Sequence of protein 1:
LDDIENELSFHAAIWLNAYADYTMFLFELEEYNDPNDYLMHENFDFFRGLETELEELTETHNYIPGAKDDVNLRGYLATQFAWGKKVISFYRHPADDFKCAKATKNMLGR

Residue-level contacts at the interface:
Residue F417 in protein 2 interacts with residue K226 in protein 1 (closest heavy-atom distance 3.6 Å).
Residue D229 in protein 2 contacts residue P218 in protein 1 (closest heavy-atom distance 2.8 Å).
Residue T416 in protein 2 is in contact with residue C224 in protein 1 (closest heavy-atom distance 3.5 Å).
Residue E224 in protein 2 interacts with residue K223 in protein 1 (closest heavy-atom distance 2.8 Å).
Residue L293 in protein 2 is in contact with residue L232 in protein 1 (closest heavy-atom distance 3.2 Å).
Residue L293 in protein 2 interacts with residue M231 in protein 1 (closest heavy-atom distance 3.6 Å).
Residue S227 in protein 2 interacts with residue D220 in protein 1 (closest heavy-atom distance 3.8 Å).
Residue T416 in protein 2 contacts residue K223 in protein 1 (closest heavy-atom distance 3.5 Å).
Residue F285 in protein 2 interacts with residue A225 in protein 1 (closest heavy-atom distance 3.4 Å).
Residue F417 in protein 2 is in contact with residue K223 in protein 1 (closest heavy-atom distance 3.8 Å).
Residue T218 in protein 2 is in contact with residue P189 in protein 1 (closest heavy-atom distance 3.7 Å).
Residue A296 in protein 2 interacts with residue K229 in protein 1 (closest heavy-atom distance 2.9 Å).
Residue L444 in protein 2 contacts residue W139 in protein 1 (closest heavy-atom distance 3.9 Å).
Residue L414 in protein 2 is in contact with residue R234 in protein 1 (closest heavy-atom distance 2.8 Å).
Residue S227 in protein 2 interacts with residue P218 in protein 1 (closest heavy-atom distance 3.7 Å).
Residue Y212 in protein 2 contacts residue A202 in protein 1 (closest heavy-atom distance 3.6 Å).
Residue A291 in protein 2 contacts residue A227 in protein 1 (closest heavy-atom distance 3.6 Å).
Residue E222 in protein 2 interacts with residue I212 in protein 1 (closest heavy-atom distance 3.4 Å).
Residue V219 in protein 2 is in contact with residue V211 in protein 1 (closest heavy-atom distance 3.9 Å).
Residue G199 in protein 2 interacts with residue M164 in protein 1 (closest heavy-atom distance 4.0 Å).
Residue V219 in protein 2 contacts residue I212 in protein 1 (closest heavy-atom distance 3.7 Å).
Residue A215 in protein 2 interacts with residue P189 in protein 1 (closest heavy-atom distance 4.0 Å).
Residue I225 in protein 2 interacts with residue K223 in protein 1 (closest heavy-atom distance 3.1 Å).
Residue F417 in protein 2 interacts with residue C224 in protein 1 (closest heavy-atom distance 2.7 Å).
Residue I419 in protein 2 is in contact with residue C224 in protein 1 (closest heavy-atom distance 3.9 Å).
Residue L414 in protein 2 is in contact with residue L232 in protein 1 (closest heavy-atom distance 3.0 Å).
Residue Y292 in protein 2 is in contact with residue K226 in protein 1 (closest heavy-atom distance 3.4 Å).
Residue Y292 in protein 2 interacts with residue A227 in protein 1 (closest heavy-atom distance 3.6 Å).
Residue E222 in protein 2 contacts residue R216 in protein 1 (closest heavy-atom distance 3.0 Å).
Residue N200 in protein 2 is in contact with residue N160 in protein 1 (closest heavy-atom distance 2.9 Å).
Residue V219 in protein 2 contacts residue K210 in protein 1 (closest heavy-atom distance 3.7 Å).
Residue I228 in protein 2 is in contact with residue P218 in protein 1 (closest heavy-atom distance 3.1 Å).
Residue D229 in protein 2 is in contact with residue Y187 in protein 1 (closest heavy-atom distance 2.5 Å).
Residue F413 in protein 2 contacts residue R234 in protein 1 (closest heavy-atom distance 3.3 Å).
Residue G295 in protein 2 is in contact with residue T228 in protein 1 (closest heavy-atom distance 3.3 Å).
Residue E220 in protein 2 interacts with residue K210 in protein 1 (closest heavy-atom distance 3.4 Å).
Residue Y212 in protein 2 is in contact with residue R198 in protein 1 (closest heavy-atom distance 3.6 Å).
Residue S227 in protein 2 interacts with residue A219 in protein 1 (closest heavy-atom distance 2.8 Å).
Residue K294 in protein 2 interacts with residue M231 in protein 1 (closest heavy-atom distance 3.3 Å).
Residue F418 in protein 2 interacts with residue F222 in protein 1 (closest heavy-atom distance 3.1 Å).
Residue A296 in protein 2 is in contact with residue T228 in protein 1 (closest heavy-atom distance 3.7 Å).
Residue Y292 in protein 2 contacts residue G233 in protein 1 (closest heavy-atom distance 3.9 Å).
Residue Y292 in protein 2 is in contact with residue A225 in protein 1 (closest heavy-atom distance 3.5 Å).
Residue K223 in protein 2 contacts residue K210 in protein 1 (closest heavy-atom distance 4.0 Å).
Residue K294 in protein 2 is in contact with residue N230 in protein 1 (closest heavy-atom distance 3.9 Å).
Residue G295 in protein 2 contacts residue K229 in protein 1 (closest heavy-atom distance 3.8 Å).
Residue Y415 in protein 2 contacts residue A225 in protein 1 (closest heavy-atom distance 4.0 Å).
Residue Y292 in protein 2 interacts with residue L232 in protein 1 (closest heavy-atom distance 4.0 Å).
Residue F417 in protein 2 interacts with residue A225 in protein 1 (closest heavy-atom distance 3.6 Å).
Residue F418 in protein 2 contacts residue K223 in protein 1 (closest heavy-atom distance 3.4 Å).
Residue E224 in protein 2 is in contact with residue R216 in protein 1 (closest heavy-atom distance 3.2 Å).
Residue A221 in protein 2 contacts residue R216 in protein 1 (closest heavy-atom distance 2.8 Å).
Residue G295 in protein 2 contacts residue N230 in protein 1 (closest heavy-atom distance 3.5 Å).
Residue E222 in protein 2 contacts residue S213 in protein 1 (closest heavy-atom distance 2.4 Å).
Residue A291 in protein 2 is in contact with residue T228 in protein 1 (closest heavy-atom distance 4.0 Å).
Residue D211 in protein 2 contacts residue R198 in protein 1 (closest heavy-atom distance 2.2 Å).
Residue S227 in protein 2 contacts residue D221 in protein 1 (closest heavy-atom distance 3.5 Å).
Residue T226 in protein 2 interacts with residue D221 in protein 1 (closest heavy-atom distance 3.3 Å).
Residue Y415 in protein 2 contacts residue L232 in protein 1 (closest heavy-atom distance 3.7 Å).
Residue E222 in protein 2 contacts residue K210 in protein 1 (closest heavy-atom distance 3.9 Å).

These two protein chains interact to form a complex.

Sequence of protein 2:
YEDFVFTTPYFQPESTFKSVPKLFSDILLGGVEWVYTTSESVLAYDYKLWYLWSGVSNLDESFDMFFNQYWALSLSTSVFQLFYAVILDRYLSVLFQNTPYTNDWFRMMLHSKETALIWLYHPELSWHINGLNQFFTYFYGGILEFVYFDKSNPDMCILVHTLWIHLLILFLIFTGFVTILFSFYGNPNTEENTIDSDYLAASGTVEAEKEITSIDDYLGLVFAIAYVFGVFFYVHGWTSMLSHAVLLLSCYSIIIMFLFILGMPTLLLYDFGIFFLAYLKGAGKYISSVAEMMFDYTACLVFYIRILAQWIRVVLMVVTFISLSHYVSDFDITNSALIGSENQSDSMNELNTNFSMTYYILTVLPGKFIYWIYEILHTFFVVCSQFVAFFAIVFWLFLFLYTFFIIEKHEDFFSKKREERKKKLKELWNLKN